Sequence of protein 1:
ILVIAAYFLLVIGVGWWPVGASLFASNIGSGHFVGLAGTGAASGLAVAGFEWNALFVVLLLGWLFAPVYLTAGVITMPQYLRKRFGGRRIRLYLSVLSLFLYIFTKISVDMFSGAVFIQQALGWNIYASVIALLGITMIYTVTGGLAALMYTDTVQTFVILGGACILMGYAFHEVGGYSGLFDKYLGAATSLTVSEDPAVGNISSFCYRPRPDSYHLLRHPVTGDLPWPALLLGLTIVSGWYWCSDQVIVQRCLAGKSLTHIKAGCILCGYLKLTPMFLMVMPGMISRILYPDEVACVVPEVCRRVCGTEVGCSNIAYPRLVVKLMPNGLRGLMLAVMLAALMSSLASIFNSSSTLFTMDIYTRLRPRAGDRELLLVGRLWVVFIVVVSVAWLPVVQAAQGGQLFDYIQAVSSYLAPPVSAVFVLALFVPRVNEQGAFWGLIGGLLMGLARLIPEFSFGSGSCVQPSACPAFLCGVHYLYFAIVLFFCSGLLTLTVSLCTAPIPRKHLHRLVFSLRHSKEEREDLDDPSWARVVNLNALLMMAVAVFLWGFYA

This data describes a binding interaction between two proteins.

Interface contacts:
Residue V665 in protein 1 is in contact with residue V37 in protein 2 (closest heavy-atom distance 4.4 Å).
Residue F666 in protein 1 is in contact with residue W30 in protein 2 (closest heavy-atom distance 4.1 Å).
Residue F666 in protein 1 is in contact with residue V37 in protein 2 (closest heavy-atom distance 3.5 Å).
Residue F670 in protein 1 interacts with residue W30 in protein 2 (closest heavy-atom distance 3.3 Å).
Residue V665 in protein 1 contacts residue F40 in protein 2 (closest heavy-atom distance 3.4 Å).
Residue F670 in protein 1 is in contact with residue Q32 in protein 2 (closest heavy-atom distance 4.8 Å).
Residue F670 in protein 1 interacts with residue G33 in protein 2 (closest heavy-atom distance 3.7 Å).
Residue F666 in protein 1 contacts residue L34 in protein 2 (closest heavy-atom distance 3.6 Å).
Residue W668 in protein 1 interacts with residue A36 in protein 2 (closest heavy-atom distance 4.8 Å).
Residue G669 in protein 1 is in contact with residue P29 in protein 2 (closest heavy-atom distance 4.0 Å).
Residue G669 in protein 1 is in contact with residue G33 in protein 2 (closest heavy-atom distance 3.6 Å).
Residue F670 in protein 1 interacts with residue P29 in protein 2 (closest heavy-atom distance 3.1 Å).
Residue A662 in protein 1 is in contact with residue V37 in protein 2 (closest heavy-atom distance 4.0 Å).
Residue V665 in protein 1 is in contact with residue G33 in protein 2 (closest heavy-atom distance 5.0 Å).
Residue G669 in protein 1 contacts residue Q32 in protein 2 (closest heavy-atom distance 3.5 Å).
Residue V665 in protein 1 contacts residue A36 in protein 2 (closest heavy-atom distance 3.9 Å).
Residue G669 in protein 1 is in contact with residue A36 in protein 2 (closest heavy-atom distance 3.9 Å).
Residue F666 in protein 1 is in contact with residue G33 in protein 2 (closest heavy-atom distance 3.4 Å).
Residue M661 in protein 1 interacts with residue V44 in protein 2 (closest heavy-atom distance 4.0 Å).

Sequence of protein 2:
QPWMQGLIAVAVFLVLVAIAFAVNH